Sequence of the second protein:
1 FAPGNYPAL

The following describes two proteins that form a bound complex.

Sequence of the first protein:
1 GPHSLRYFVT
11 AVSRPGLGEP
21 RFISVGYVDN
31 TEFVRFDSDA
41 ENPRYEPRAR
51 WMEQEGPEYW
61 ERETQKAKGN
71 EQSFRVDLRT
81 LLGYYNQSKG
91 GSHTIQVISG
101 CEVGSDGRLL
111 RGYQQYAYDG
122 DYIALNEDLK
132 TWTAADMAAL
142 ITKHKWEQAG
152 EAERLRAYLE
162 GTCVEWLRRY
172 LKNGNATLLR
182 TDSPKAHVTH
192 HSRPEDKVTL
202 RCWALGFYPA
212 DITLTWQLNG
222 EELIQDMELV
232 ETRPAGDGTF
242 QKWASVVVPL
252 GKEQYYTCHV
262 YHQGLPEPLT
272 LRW

Interface contacts:
Residue K146 in the first protein interacts with residue A8 in the second protein (closest heavy-atom distance 4.8 Å).
Residue W147 in the first protein contacts residue L9 in the second protein (closest heavy-atom distance 3.5 Å).
Residue S73 in the first protein interacts with residue Y6 in the second protein (closest heavy-atom distance 3.6 Å).
Residue S99 in the first protein contacts residue P3 in the second protein (closest heavy-atom distance 4.1 Å).
Residue Y159 in the first protein interacts with residue F1 in the second protein (closest heavy-atom distance 2.6 Å).
Residue F74 in the first protein is in contact with residue Y6 in the second protein (closest heavy-atom distance 3.7 Å).
Residue Y116 in the first protein interacts with residue P7 in the second protein (closest heavy-atom distance 4.0 Å).
Residue E63 in the first protein is in contact with residue F1 in the second protein (closest heavy-atom distance 3.4 Å).
Residue Y7 in the first protein interacts with residue F1 in the second protein (closest heavy-atom distance 2.8 Å).
Residue W147 in the first protein is in contact with residue A8 in the second protein (closest heavy-atom distance 3.0 Å).
Residue R62 in the first protein contacts residue F1 in the second protein (closest heavy-atom distance 4.0 Å).
Residue Y7 in the first protein contacts residue A2 in the second protein (closest heavy-atom distance 3.3 Å).
Residue Y45 in the first protein contacts residue A2 in the second protein (closest heavy-atom distance 4.1 Å).
Residue Y7 in the first protein contacts residue P3 in the second protein (closest heavy-atom distance 4.1 Å).
Residue I142 in the first protein is in contact with residue L9 in the second protein (closest heavy-atom distance 4.9 Å).
Residue K66 in the first protein is in contact with residue P3 in the second protein (closest heavy-atom distance 3.4 Å).
Residue Y84 in the first protein contacts residue L9 in the second protein (closest heavy-atom distance 2.6 Å).
Residue T163 in the first protein contacts residue F1 in the second protein (closest heavy-atom distance 4.4 Å).
Residue Y171 in the first protein contacts residue F1 in the second protein (closest heavy-atom distance 2.6 Å).
Residue Y116 in the first protein interacts with residue Y6 in the second protein (closest heavy-atom distance 3.6 Å).
Residue T143 in the first protein contacts residue L9 in the second protein (closest heavy-atom distance 2.6 Å).
Residue F33 in the first protein is in contact with residue F1 in the second protein (closest heavy-atom distance 5.0 Å).
Residue V97 in the first protein is in contact with residue Y6 in the second protein (closest heavy-atom distance 4.1 Å).
Residue D77 in the first protein is in contact with residue P7 in the second protein (closest heavy-atom distance 4.6 Å).
Residue Q114 in the first protein interacts with residue P3 in the second protein (closest heavy-atom distance 4.7 Å).
Residue N70 in the first protein interacts with residue N5 in the second protein (closest heavy-atom distance 4.3 Å).
Residue I95 in the first protein interacts with residue L9 in the second protein (closest heavy-atom distance 4.3 Å).
Residue Y116 in the first protein interacts with residue L9 in the second protein (closest heavy-atom distance 3.7 Å).
Residue Y7 in the first protein is in contact with residue Y6 in the second protein (closest heavy-atom distance 4.2 Å).
Residue Y159 in the first protein interacts with residue P3 in the second protein (closest heavy-atom distance 3.6 Å).
Residue T80 in the first protein interacts with residue L9 in the second protein (closest heavy-atom distance 3.9 Å).
Residue K66 in the first protein interacts with residue A2 in the second protein (closest heavy-atom distance 2.8 Å).
Residue Q114 in the first protein contacts residue Y6 in the second protein (closest heavy-atom distance 3.7 Å).
Residue E63 in the first protein is in contact with residue A2 in the second protein (closest heavy-atom distance 2.8 Å).
Residue Y59 in the first protein interacts with residue F1 in the second protein (closest heavy-atom distance 3.5 Å).
Residue T143 in the first protein contacts residue A8 in the second protein (closest heavy-atom distance 4.8 Å).
Residue S99 in the first protein is in contact with residue Y6 in the second protein (closest heavy-atom distance 3.7 Å).
Residue V9 in the first protein interacts with residue Y6 in the second protein (closest heavy-atom distance 3.5 Å).
Residue D77 in the first protein is in contact with residue A8 in the second protein (closest heavy-atom distance 3.2 Å).
Residue W167 in the first protein is in contact with residue F1 in the second protein (closest heavy-atom distance 3.5 Å).
Residue Y123 in the first protein contacts residue L9 in the second protein (closest heavy-atom distance 3.9 Å).
Residue L5 in the first protein interacts with residue F1 in the second protein (closest heavy-atom distance 4.0 Å).
Residue L81 in the first protein is in contact with residue L9 in the second protein (closest heavy-atom distance 3.6 Å).
Residue K66 in the first protein contacts residue G4 in the second protein (closest heavy-atom distance 4.0 Å).
Residue S73 in the first protein is in contact with residue A8 in the second protein (closest heavy-atom distance 4.9 Å).
Residue K66 in the first protein is in contact with residue F1 in the second protein (closest heavy-atom distance 3.2 Å).
Residue E152 in the first protein contacts residue P7 in the second protein (closest heavy-atom distance 3.2 Å).
Residue Y159 in the first protein is in contact with residue A2 in the second protein (closest heavy-atom distance 3.6 Å).
Residue Y159 in the first protein contacts residue G4 in the second protein (closest heavy-atom distance 4.7 Å).
Residue W147 in the first protein interacts with residue P7 in the second protein (closest heavy-atom distance 3.5 Å).
Residue N70 in the first protein is in contact with residue Y6 in the second protein (closest heavy-atom distance 3.5 Å).
Residue D77 in the first protein interacts with residue L9 in the second protein (closest heavy-atom distance 2.8 Å).
Residue K146 in the first protein interacts with residue L9 in the second protein (closest heavy-atom distance 2.9 Å).
Residue V76 in the first protein is in contact with residue A8 in the second protein (closest heavy-atom distance 4.7 Å).